This data describes a binding interaction between two proteins.

Sequence of protein 1:
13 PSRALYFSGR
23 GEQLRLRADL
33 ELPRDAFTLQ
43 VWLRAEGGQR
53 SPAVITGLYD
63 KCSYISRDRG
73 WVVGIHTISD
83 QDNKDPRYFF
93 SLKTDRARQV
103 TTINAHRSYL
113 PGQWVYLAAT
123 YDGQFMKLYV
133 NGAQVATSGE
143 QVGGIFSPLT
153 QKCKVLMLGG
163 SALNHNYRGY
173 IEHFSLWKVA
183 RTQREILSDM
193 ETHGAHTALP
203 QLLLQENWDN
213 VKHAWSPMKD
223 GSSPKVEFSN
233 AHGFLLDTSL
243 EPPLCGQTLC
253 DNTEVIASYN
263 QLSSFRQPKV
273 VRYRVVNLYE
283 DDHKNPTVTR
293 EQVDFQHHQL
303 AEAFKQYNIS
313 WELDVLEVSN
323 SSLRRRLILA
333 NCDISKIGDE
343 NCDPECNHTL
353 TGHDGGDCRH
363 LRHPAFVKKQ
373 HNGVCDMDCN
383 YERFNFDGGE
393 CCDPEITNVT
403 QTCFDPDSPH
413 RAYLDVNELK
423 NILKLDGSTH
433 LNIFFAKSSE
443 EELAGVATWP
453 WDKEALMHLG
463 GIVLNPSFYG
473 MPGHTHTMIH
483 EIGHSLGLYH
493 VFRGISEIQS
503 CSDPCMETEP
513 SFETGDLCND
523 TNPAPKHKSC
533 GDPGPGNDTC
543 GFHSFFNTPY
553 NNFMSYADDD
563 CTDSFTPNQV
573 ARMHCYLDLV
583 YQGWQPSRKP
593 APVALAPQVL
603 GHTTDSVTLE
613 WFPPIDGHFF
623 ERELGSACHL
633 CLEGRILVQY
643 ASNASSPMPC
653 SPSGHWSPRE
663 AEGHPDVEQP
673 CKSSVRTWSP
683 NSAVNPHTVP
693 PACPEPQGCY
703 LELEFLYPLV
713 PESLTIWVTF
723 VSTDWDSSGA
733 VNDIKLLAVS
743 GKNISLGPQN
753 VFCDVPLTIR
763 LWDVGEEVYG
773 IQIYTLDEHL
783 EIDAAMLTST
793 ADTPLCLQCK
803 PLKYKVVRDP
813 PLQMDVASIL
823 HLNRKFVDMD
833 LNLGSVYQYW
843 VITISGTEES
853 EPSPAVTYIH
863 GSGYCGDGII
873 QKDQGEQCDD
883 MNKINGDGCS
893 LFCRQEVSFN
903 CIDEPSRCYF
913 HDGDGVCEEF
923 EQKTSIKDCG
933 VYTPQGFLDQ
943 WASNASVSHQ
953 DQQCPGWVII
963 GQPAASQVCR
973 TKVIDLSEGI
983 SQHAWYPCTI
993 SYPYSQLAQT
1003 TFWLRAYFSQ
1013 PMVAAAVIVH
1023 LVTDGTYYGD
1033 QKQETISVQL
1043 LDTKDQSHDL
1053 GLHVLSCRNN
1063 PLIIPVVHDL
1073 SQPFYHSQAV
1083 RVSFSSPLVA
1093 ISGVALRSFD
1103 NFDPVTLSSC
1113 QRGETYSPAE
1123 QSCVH

Sequence of protein 2:
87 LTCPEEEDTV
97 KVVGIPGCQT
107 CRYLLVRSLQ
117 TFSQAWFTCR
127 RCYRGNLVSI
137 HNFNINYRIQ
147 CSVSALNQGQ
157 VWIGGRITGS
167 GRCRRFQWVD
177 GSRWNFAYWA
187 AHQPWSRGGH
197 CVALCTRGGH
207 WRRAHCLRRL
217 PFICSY

Contacts between the two chains:
Residue E342 in protein 1 is in contact with residue R179 in protein 2 (closest heavy-atom distance 4.0 Å).
Residue P688 in protein 1 is in contact with residue W180 in protein 2 (closest heavy-atom distance 3.1 Å).
Residue N683 in protein 1 interacts with residue W191 in protein 2 (closest heavy-atom distance 3.3 Å).
Residue Q998 in protein 1 is in contact with residue C147 in protein 2 (closest heavy-atom distance 4.1 Å).
Residue R364 in protein 1 contacts residue T106 in protein 2 (closest heavy-atom distance 2.7 Å).
Residue V691 in protein 1 is in contact with residue F172 in protein 2 (closest heavy-atom distance 3.6 Å).
Residue V691 in protein 1 is in contact with residue P190 in protein 2 (closest heavy-atom distance 3.8 Å).
Residue P692 in protein 1 interacts with residue W191 in protein 2 (closest heavy-atom distance 3.2 Å).
Residue C652 in protein 1 interacts with residue R168 in protein 2 (closest heavy-atom distance 3.5 Å).
Residue S337 in protein 1 is in contact with residue N181 in protein 2 (closest heavy-atom distance 3.6 Å).
Residue N343 in protein 1 contacts residue G103 in protein 2 (closest heavy-atom distance 3.7 Å).
Residue F368 in protein 1 interacts with residue G177 in protein 2 (closest heavy-atom distance 3.4 Å).
Residue F368 in protein 1 contacts residue D176 in protein 2 (closest heavy-atom distance 3.4 Å).
Residue H689 in protein 1 is in contact with residue F172 in protein 2 (closest heavy-atom distance 2.5 Å).
Residue E342 in protein 1 interacts with residue H137 in protein 2 (closest heavy-atom distance 3.7 Å).
Residue P654 in protein 1 contacts residue R168 in protein 2 (closest heavy-atom distance 3.7 Å).
Residue Q998 in protein 1 is in contact with residue Y143 in protein 2 (closest heavy-atom distance 3.9 Å).
Residue H781 in protein 1 is in contact with residue W191 in protein 2 (closest heavy-atom distance 3.2 Å).
Residue N343 in protein 1 is in contact with residue N138 in protein 2 (closest heavy-atom distance 3.6 Å).
Residue V691 in protein 1 interacts with residue R170 in protein 2 (closest heavy-atom distance 2.8 Å).
Residue P688 in protein 1 contacts residue A183 in protein 2 (closest heavy-atom distance 3.8 Å).
Residue E342 in protein 1 is in contact with residue N138 in protein 2 (closest heavy-atom distance 3.3 Å).
Residue F368 in protein 1 interacts with residue S178 in protein 2 (closest heavy-atom distance 3.6 Å).
Residue L999 in protein 1 is in contact with residue C147 in protein 2 (closest heavy-atom distance 3.5 Å).
Residue T690 in protein 1 is in contact with residue R170 in protein 2 (closest heavy-atom distance 3.3 Å).
Residue R364 in protein 1 contacts residue C104 in protein 2 (closest heavy-atom distance 3.2 Å).
Residue E780 in protein 1 interacts with residue H188 in protein 2 (closest heavy-atom distance 3.2 Å).
Residue D341 in protein 1 is in contact with residue R179 in protein 2 (closest heavy-atom distance 4.0 Å).
Residue H689 in protein 1 contacts residue W180 in protein 2 (closest heavy-atom distance 3.6 Å).
Residue N343 in protein 1 contacts residue N140 in protein 2 (closest heavy-atom distance 3.8 Å).
Residue H689 in protein 1 contacts residue R171 in protein 2 (closest heavy-atom distance 3.2 Å).
Residue V691 in protein 1 contacts residue C169 in protein 2 (closest heavy-atom distance 4.1 Å).
Residue P366 in protein 1 interacts with residue T106 in protein 2 (closest heavy-atom distance 3.4 Å).
Residue H689 in protein 1 is in contact with residue R170 in protein 2 (closest heavy-atom distance 3.9 Å).
Residue Y996 in protein 1 is in contact with residue S150 in protein 2 (closest heavy-atom distance 3.4 Å).
Residue E384 in protein 1 contacts residue R179 in protein 2 (closest heavy-atom distance 3.0 Å).
Residue S724 in protein 1 contacts residue H188 in protein 2 (closest heavy-atom distance 3.1 Å).
Residue Y996 in protein 1 contacts residue A151 in protein 2 (closest heavy-atom distance 3.7 Å).
Residue Y994 in protein 1 is in contact with residue Y143 in protein 2 (closest heavy-atom distance 4.0 Å).
Residue C652 in protein 1 is in contact with residue C169 in protein 2 (closest heavy-atom distance 2.0 Å).
Residue P688 in protein 1 contacts residue N181 in protein 2 (closest heavy-atom distance 3.3 Å).
Residue D341 in protein 1 interacts with residue H137 in protein 2 (closest heavy-atom distance 3.3 Å).
Residue N343 in protein 1 contacts residue C104 in protein 2 (closest heavy-atom distance 3.9 Å).
Residue A694 in protein 1 is in contact with residue W191 in protein 2 (closest heavy-atom distance 3.5 Å).
Residue H781 in protein 1 is in contact with residue H188 in protein 2 (closest heavy-atom distance 3.1 Å).
Residue P693 in protein 1 interacts with residue R168 in protein 2 (closest heavy-atom distance 3.9 Å).
Residue D341 in protein 1 is in contact with residue N138 in protein 2 (closest heavy-atom distance 3.8 Å).
Residue V691 in protein 1 contacts residue I163 in protein 2 (closest heavy-atom distance 4.0 Å).
Residue P995 in protein 1 interacts with residue C147 in protein 2 (closest heavy-atom distance 3.5 Å).
Residue P693 in protein 1 contacts residue W191 in protein 2 (closest heavy-atom distance 3.8 Å).
Residue E342 in protein 1 contacts residue C104 in protein 2 (closest heavy-atom distance 3.3 Å).
Residue E780 in protein 1 contacts residue W191 in protein 2 (closest heavy-atom distance 3.3 Å).
Residue T690 in protein 1 interacts with residue C169 in protein 2 (closest heavy-atom distance 3.6 Å).
Residue P692 in protein 1 interacts with residue P190 in protein 2 (closest heavy-atom distance 3.7 Å).
Residue P995 in protein 1 is in contact with residue S150 in protein 2 (closest heavy-atom distance 4.0 Å).
Residue G340 in protein 1 interacts with residue R179 in protein 2 (closest heavy-atom distance 2.6 Å).
Residue D779 in protein 1 is in contact with residue H188 in protein 2 (closest heavy-atom distance 3.8 Å).
Residue Y1029 in protein 1 interacts with residue Y143 in protein 2 (closest heavy-atom distance 4.1 Å).
Residue P688 in protein 1 is in contact with residue F172 in protein 2 (closest heavy-atom distance 3.5 Å).
Residue P995 in protein 1 interacts with residue Q146 in protein 2 (closest heavy-atom distance 3.5 Å).